Sequence of protein 1:
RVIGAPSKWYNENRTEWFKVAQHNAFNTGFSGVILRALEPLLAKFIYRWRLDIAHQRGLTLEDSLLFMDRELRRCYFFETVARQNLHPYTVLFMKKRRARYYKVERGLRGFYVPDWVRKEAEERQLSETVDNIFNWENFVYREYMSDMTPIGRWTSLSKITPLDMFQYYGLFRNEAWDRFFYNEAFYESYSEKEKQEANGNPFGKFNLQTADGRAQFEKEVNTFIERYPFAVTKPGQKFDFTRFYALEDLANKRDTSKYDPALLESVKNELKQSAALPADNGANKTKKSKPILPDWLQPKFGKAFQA

Sequence of protein 2:
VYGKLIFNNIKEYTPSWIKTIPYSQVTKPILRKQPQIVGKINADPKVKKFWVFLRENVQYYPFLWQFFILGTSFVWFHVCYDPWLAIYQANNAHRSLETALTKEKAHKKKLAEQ

The following describes two proteins that form a bound complex.

Contacts between the two chains:
Residue Q294 in protein 1 is in contact with residue K5 in protein 2 (closest heavy-atom distance 4.5 Å).
Residue L87 in protein 1 interacts with residue L6 in protein 2 (closest heavy-atom distance 4.3 Å).
Residue N153 in protein 1 is in contact with residue L6 in protein 2 (closest heavy-atom distance 3.5 Å).
Residue D301 in protein 1 contacts residue W18 in protein 2 (closest heavy-atom distance 4.0 Å).
Residue F114 in protein 1 contacts residue I19 in protein 2 (closest heavy-atom distance 4.5 Å).
Residue D84 in protein 1 interacts with residue V2 in protein 2 (closest heavy-atom distance 3.4 Å).
Residue P299 in protein 1 is in contact with residue I11 in protein 2 (closest heavy-atom distance 4.4 Å).
Residue W157 in protein 1 contacts residue L6 in protein 2 (closest heavy-atom distance 3.9 Å).
Residue F160 in protein 1 interacts with residue F8 in protein 2 (closest heavy-atom distance 4.0 Å).
Residue H108 in protein 1 contacts residue Y14 in protein 2 (closest heavy-atom distance 3.0 Å).
Residue D301 in protein 1 interacts with residue E13 in protein 2 (closest heavy-atom distance 3.8 Å).
Residue D301 in protein 1 is in contact with residue P16 in protein 2 (closest heavy-atom distance 3.4 Å).
Residue Y110 in protein 1 interacts with residue I19 in protein 2 (closest heavy-atom distance 4.4 Å).
Residue E83 in protein 1 contacts residue V2 in protein 2 (closest heavy-atom distance 3.3 Å).
Residue L107 in protein 1 interacts with residue F8 in protein 2 (closest heavy-atom distance 4.1 Å).
Residue D301 in protein 1 is in contact with residue I11 in protein 2 (closest heavy-atom distance 3.6 Å).
Residue H108 in protein 1 interacts with residue I11 in protein 2 (closest heavy-atom distance 4.0 Å).
Residue Y110 in protein 1 interacts with residue Y14 in protein 2 (closest heavy-atom distance 3.1 Å).
Residue N106 in protein 1 contacts residue F8 in protein 2 (closest heavy-atom distance 3.3 Å).
Residue L107 in protein 1 contacts residue N9 in protein 2 (closest heavy-atom distance 4.3 Å).
Residue P299 in protein 1 is in contact with residue W18 in protein 2 (closest heavy-atom distance 3.8 Å).
Residue R118 in protein 1 contacts residue V2 in protein 2 (closest heavy-atom distance 3.5 Å).
Residue D301 in protein 1 contacts residue T15 in protein 2 (closest heavy-atom distance 4.1 Å).
Residue A304 in protein 1 contacts residue S17 in protein 2 (closest heavy-atom distance 4.5 Å).
Residue H108 in protein 1 contacts residue F8 in protein 2 (closest heavy-atom distance 3.6 Å).
Residue H108 in protein 1 is in contact with residue I7 in protein 2 (closest heavy-atom distance 2.9 Å).
Residue L113 in protein 1 contacts residue Y14 in protein 2 (closest heavy-atom distance 3.7 Å).
Residue N153 in protein 1 is in contact with residue G4 in protein 2 (closest heavy-atom distance 3.2 Å).
Residue D301 in protein 1 is in contact with residue S17 in protein 2 (closest heavy-atom distance 2.3 Å).
Residue H108 in protein 1 contacts residue E13 in protein 2 (closest heavy-atom distance 2.9 Å).
Residue F88 in protein 1 contacts residue L6 in protein 2 (closest heavy-atom distance 4.4 Å).
Residue T111 in protein 1 is in contact with residue I7 in protein 2 (closest heavy-atom distance 4.0 Å).
Residue R145 in protein 1 contacts residue G4 in protein 2 (closest heavy-atom distance 3.3 Å).
Residue R118 in protein 1 interacts with residue Y3 in protein 2 (closest heavy-atom distance 4.1 Å).
Residue N106 in protein 1 interacts with residue I7 in protein 2 (closest heavy-atom distance 4.7 Å).
Residue Q105 in protein 1 is in contact with residue N9 in protein 2 (closest heavy-atom distance 2.9 Å).
Residue P109 in protein 1 interacts with residue Y14 in protein 2 (closest heavy-atom distance 4.4 Å).
Residue K306 in protein 1 interacts with residue E13 in protein 2 (closest heavy-atom distance 3.6 Å).
Residue A300 in protein 1 is in contact with residue W18 in protein 2 (closest heavy-atom distance 3.6 Å).
Residue R145 in protein 1 interacts with residue Y3 in protein 2 (closest heavy-atom distance 4.4 Å).
Residue H108 in protein 1 interacts with residue N9 in protein 2 (closest heavy-atom distance 4.2 Å).
Residue Y110 in protein 1 is in contact with residue T15 in protein 2 (closest heavy-atom distance 2.7 Å).
Residue Y110 in protein 1 is in contact with residue I7 in protein 2 (closest heavy-atom distance 4.3 Å).
Residue E141 in protein 1 contacts residue V2 in protein 2 (closest heavy-atom distance 4.4 Å).
Residue A142 in protein 1 is in contact with residue V2 in protein 2 (closest heavy-atom distance 4.7 Å).
Residue Y110 in protein 1 contacts residue P16 in protein 2 (closest heavy-atom distance 3.4 Å).
Residue F114 in protein 1 is in contact with residue Y3 in protein 2 (closest heavy-atom distance 3.6 Å).
Residue R145 in protein 1 is in contact with residue V2 in protein 2 (closest heavy-atom distance 3.7 Å).
Residue N106 in protein 1 is in contact with residue N9 in protein 2 (closest heavy-atom distance 2.9 Å).
Residue N153 in protein 1 contacts residue K5 in protein 2 (closest heavy-atom distance 3.6 Å).
Residue T111 in protein 1 contacts residue L6 in protein 2 (closest heavy-atom distance 3.8 Å).
Residue S295 in protein 1 contacts residue K5 in protein 2 (closest heavy-atom distance 3.0 Å).
Residue H108 in protein 1 is in contact with residue P16 in protein 2 (closest heavy-atom distance 4.2 Å).
Residue L107 in protein 1 contacts residue I7 in protein 2 (closest heavy-atom distance 3.6 Å).
Residue P299 in protein 1 contacts residue K5 in protein 2 (closest heavy-atom distance 4.5 Å).
Residue A296 in protein 1 interacts with residue K5 in protein 2 (closest heavy-atom distance 4.0 Å).
Residue T81 in protein 1 interacts with residue V2 in protein 2 (closest heavy-atom distance 3.3 Å).
Residue A297 in protein 1 interacts with residue K5 in protein 2 (closest heavy-atom distance 3.2 Å).
Residue N302 in protein 1 contacts residue S17 in protein 2 (closest heavy-atom distance 2.4 Å).
Residue G303 in protein 1 contacts residue S17 in protein 2 (closest heavy-atom distance 4.6 Å).